Sequence of protein 2:
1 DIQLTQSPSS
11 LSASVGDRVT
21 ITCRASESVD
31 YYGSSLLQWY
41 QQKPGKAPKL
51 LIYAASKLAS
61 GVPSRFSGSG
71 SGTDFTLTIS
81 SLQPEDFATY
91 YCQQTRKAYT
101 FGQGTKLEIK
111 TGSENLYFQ

Interface contacts:
Residue L86 in protein 1 is in contact with residue Y32 in protein 2 (closest heavy-atom distance 4.7 Å).
Residue T79 in protein 1 interacts with residue K97 in protein 2 (closest heavy-atom distance 4.7 Å).
Residue L86 in protein 1 contacts residue L36 in protein 2 (closest heavy-atom distance 3.8 Å).
Residue T79 in protein 1 contacts residue T95 in protein 2 (closest heavy-atom distance 3.6 Å).
Residue L83 in protein 1 is in contact with residue L36 in protein 2 (closest heavy-atom distance 4.2 Å).
Residue L83 in protein 1 is in contact with residue R96 in protein 2 (closest heavy-atom distance 3.5 Å).
Residue L83 in protein 1 interacts with residue Y31 in protein 2 (closest heavy-atom distance 3.2 Å).
Residue L86 in protein 1 is in contact with residue Y31 in protein 2 (closest heavy-atom distance 3.7 Å).
Residue R94 in protein 1 interacts with residue Y32 in protein 2 (closest heavy-atom distance 4.6 Å).
Residue T79 in protein 1 is in contact with residue R96 in protein 2 (closest heavy-atom distance 4.2 Å).
Residue T79 in protein 1 interacts with residue A98 in protein 2 (closest heavy-atom distance 3.9 Å).
Residue L86 in protein 1 interacts with residue S34 in protein 2 (closest heavy-atom distance 4.2 Å).
Residue S90 in protein 1 contacts residue Y32 in protein 2 (closest heavy-atom distance 3.3 Å).
Residue R87 in protein 1 contacts residue Y31 in protein 2 (closest heavy-atom distance 3.5 Å).
Residue S78 in protein 1 contacts residue Y99 in protein 2 (closest heavy-atom distance 3.4 Å).
Residue N91 in protein 1 contacts residue Y32 in protein 2 (closest heavy-atom distance 5.0 Å).
Residue D84 in protein 1 interacts with residue Y31 in protein 2 (closest heavy-atom distance 4.9 Å).
Residue T79 in protein 1 contacts residue Y99 in protein 2 (closest heavy-atom distance 3.5 Å).
Residue R87 in protein 1 contacts residue Y32 in protein 2 (closest heavy-atom distance 3.4 Å).

The following describes two proteins that form a bound complex.

Sequence of protein 1:
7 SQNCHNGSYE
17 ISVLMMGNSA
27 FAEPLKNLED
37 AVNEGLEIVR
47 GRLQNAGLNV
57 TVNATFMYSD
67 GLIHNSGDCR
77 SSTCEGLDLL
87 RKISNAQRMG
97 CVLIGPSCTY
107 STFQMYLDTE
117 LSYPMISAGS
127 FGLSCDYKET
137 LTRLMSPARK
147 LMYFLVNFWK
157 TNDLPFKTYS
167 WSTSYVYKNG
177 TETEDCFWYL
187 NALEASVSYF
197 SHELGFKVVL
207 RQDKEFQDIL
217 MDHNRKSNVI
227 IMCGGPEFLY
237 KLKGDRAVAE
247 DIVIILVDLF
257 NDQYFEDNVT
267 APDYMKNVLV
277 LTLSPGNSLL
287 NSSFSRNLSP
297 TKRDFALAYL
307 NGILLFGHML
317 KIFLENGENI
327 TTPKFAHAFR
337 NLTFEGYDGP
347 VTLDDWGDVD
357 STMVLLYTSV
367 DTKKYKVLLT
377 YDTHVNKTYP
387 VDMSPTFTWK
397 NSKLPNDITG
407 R